These two protein chains interact to form a complex.

Sequence of protein 2:
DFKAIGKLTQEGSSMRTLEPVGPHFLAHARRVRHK

Sequence of protein 1:
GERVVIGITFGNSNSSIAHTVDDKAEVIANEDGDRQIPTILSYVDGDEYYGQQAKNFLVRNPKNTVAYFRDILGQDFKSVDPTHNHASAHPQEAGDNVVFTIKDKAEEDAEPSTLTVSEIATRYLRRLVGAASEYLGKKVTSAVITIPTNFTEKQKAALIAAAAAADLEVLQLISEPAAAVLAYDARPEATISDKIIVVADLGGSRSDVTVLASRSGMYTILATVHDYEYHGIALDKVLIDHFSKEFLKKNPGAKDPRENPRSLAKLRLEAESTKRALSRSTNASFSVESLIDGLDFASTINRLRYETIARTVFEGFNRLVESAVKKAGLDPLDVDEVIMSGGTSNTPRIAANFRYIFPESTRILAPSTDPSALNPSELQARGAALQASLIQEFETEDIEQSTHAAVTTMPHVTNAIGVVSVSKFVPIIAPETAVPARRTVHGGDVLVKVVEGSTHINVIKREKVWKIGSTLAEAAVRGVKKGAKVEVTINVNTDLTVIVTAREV

Interface contacts:
Residue E485 in protein 1 is in contact with residue T15 in protein 2 (closest heavy-atom distance 3.3 Å).
Residue L204 in protein 1 is in contact with residue G28 in protein 2 (closest heavy-atom distance 3.7 Å).
Residue H434 in protein 1 contacts residue R22 in protein 2 (closest heavy-atom distance 3.4 Å).
Residue E485 in protein 1 is in contact with residue L14 in protein 2 (closest heavy-atom distance 3.3 Å).
Residue M432 in protein 1 contacts residue R22 in protein 2 (closest heavy-atom distance 2.8 Å).
Residue Y241 in protein 1 interacts with residue V27 in protein 2 (closest heavy-atom distance 3.6 Å).
Residue H434 in protein 1 contacts residue S20 in protein 2 (closest heavy-atom distance 3.2 Å).
Residue V571 in protein 1 interacts with residue A10 in protein 2 (closest heavy-atom distance 3.7 Å).
Residue M432 in protein 1 is in contact with residue L24 in protein 2 (closest heavy-atom distance 3.6 Å).
Residue A575 in protein 1 is in contact with residue F8 in protein 2 (closest heavy-atom distance 3.3 Å).
Residue L569 in protein 1 interacts with residue S19 in protein 2 (closest heavy-atom distance 3.6 Å).
Residue L412 in protein 1 contacts residue L32 in protein 2 (closest heavy-atom distance 3.8 Å).
Residue A575 in protein 1 interacts with residue D7 in protein 2 (closest heavy-atom distance 3.1 Å).
Residue A548 in protein 1 contacts residue F8 in protein 2 (closest heavy-atom distance 3.2 Å).
Residue T430 in protein 1 interacts with residue M21 in protein 2 (closest heavy-atom distance 3.3 Å).
Residue Y241 in protein 1 interacts with residue L24 in protein 2 (closest heavy-atom distance 3.8 Å).
Residue H434 in protein 1 contacts residue L24 in protein 2 (closest heavy-atom distance 3.3 Å).
Residue M432 in protein 1 is in contact with residue H34 in protein 2 (closest heavy-atom distance 3.5 Å).
Residue T430 in protein 1 is in contact with residue T23 in protein 2 (closest heavy-atom distance 3.8 Å).
Residue T430 in protein 1 is in contact with residue R22 in protein 2 (closest heavy-atom distance 3.2 Å).
Residue Q409 in protein 1 interacts with residue P26 in protein 2 (closest heavy-atom distance 3.2 Å).
Residue V571 in protein 1 interacts with residue G12 in protein 2 (closest heavy-atom distance 2.7 Å).
Residue H434 in protein 1 contacts residue S19 in protein 2 (closest heavy-atom distance 3.3 Å).
Residue Q409 in protein 1 contacts residue G28 in protein 2 (closest heavy-atom distance 3.4 Å).
Residue I243 in protein 1 is in contact with residue E25 in protein 2 (closest heavy-atom distance 3.4 Å).
Residue P433 in protein 1 is in contact with residue M21 in protein 2 (closest heavy-atom distance 3.6 Å).
Residue S197 in protein 1 is in contact with residue E25 in protein 2 (closest heavy-atom distance 2.9 Å).
Residue E459 in protein 1 interacts with residue R22 in protein 2 (closest heavy-atom distance 2.4 Å).
Residue G239 in protein 1 is in contact with residue H30 in protein 2 (closest heavy-atom distance 3.6 Å).
Residue T436 in protein 1 interacts with residue S20 in protein 2 (closest heavy-atom distance 3.4 Å).
Residue Q409 in protein 1 contacts residue V27 in protein 2 (closest heavy-atom distance 3.6 Å).
Residue S238 in protein 1 contacts residue H30 in protein 2 (closest heavy-atom distance 3.6 Å).
Residue T570 in protein 1 contacts residue G12 in protein 2 (closest heavy-atom distance 3.7 Å).
Residue T436 in protein 1 contacts residue E17 in protein 2 (closest heavy-atom distance 3.6 Å).
Residue V429 in protein 1 interacts with residue F31 in protein 2 (closest heavy-atom distance 3.6 Å).
Residue Y241 in protein 1 contacts residue E25 in protein 2 (closest heavy-atom distance 2.8 Å).
Residue V429 in protein 1 is in contact with residue T23 in protein 2 (closest heavy-atom distance 3.5 Å).
Residue A546 in protein 1 is in contact with residue A10 in protein 2 (closest heavy-atom distance 3.8 Å).
Residue V429 in protein 1 contacts residue L24 in protein 2 (closest heavy-atom distance 3.2 Å).
Residue V435 in protein 1 contacts residue G18 in protein 2 (closest heavy-atom distance 3.2 Å).
Residue A200 in protein 1 is in contact with residue E25 in protein 2 (closest heavy-atom distance 3.7 Å).
Residue T570 in protein 1 is in contact with residue I11 in protein 2 (closest heavy-atom distance 3.8 Å).
Residue V573 in protein 1 is in contact with residue K9 in protein 2 (closest heavy-atom distance 3.3 Å).
Residue T436 in protein 1 interacts with residue G18 in protein 2 (closest heavy-atom distance 2.6 Å).
Residue M240 in protein 1 interacts with residue H30 in protein 2 (closest heavy-atom distance 3.4 Å).
Residue V571 in protein 1 is in contact with residue I11 in protein 2 (closest heavy-atom distance 3.5 Å).
Residue M240 in protein 1 is in contact with residue L24 in protein 2 (closest heavy-atom distance 3.6 Å).
Residue L412 in protein 1 contacts residue P29 in protein 2 (closest heavy-atom distance 3.6 Å).
Residue L569 in protein 1 is in contact with residue L14 in protein 2 (closest heavy-atom distance 3.1 Å).
Residue P433 in protein 1 contacts residue S19 in protein 2 (closest heavy-atom distance 3.1 Å).
Residue D420 in protein 1 interacts with residue R39 in protein 2 (closest heavy-atom distance 2.9 Å).
Residue V429 in protein 1 contacts residue P26 in protein 2 (closest heavy-atom distance 3.7 Å).
Residue M240 in protein 1 is in contact with residue F31 in protein 2 (closest heavy-atom distance 3.5 Å).
Residue S424 in protein 1 is in contact with residue R39 in protein 2 (closest heavy-atom distance 3.8 Å).
Residue T431 in protein 1 interacts with residue M21 in protein 2 (closest heavy-atom distance 3.2 Å).
Residue V573 in protein 1 is in contact with residue A10 in protein 2 (closest heavy-atom distance 3.5 Å).
Residue Q194 in protein 1 is in contact with residue P26 in protein 2 (closest heavy-atom distance 3.1 Å).
Residue E547 in protein 1 is in contact with residue F8 in protein 2 (closest heavy-atom distance 3.4 Å).
Residue I196 in protein 1 contacts residue V27 in protein 2 (closest heavy-atom distance 3.6 Å).
Residue T242 in protein 1 contacts residue T23 in protein 2 (closest heavy-atom distance 3.2 Å).